Contacts between the two chains:
Residue L81 in the second protein is in contact with residue L9 in the first protein (closest heavy-atom distance 3.6 Å).
Residue T163 in the second protein interacts with residue A1 in the first protein (closest heavy-atom distance 4.9 Å).
Residue W147 in the second protein contacts residue L9 in the first protein (closest heavy-atom distance 3.9 Å).
Residue R69 in the second protein contacts residue Y6 in the first protein (closest heavy-atom distance 3.5 Å).
Residue Q155 in the second protein interacts with residue L5 in the first protein (closest heavy-atom distance 3.4 Å).
Residue Y159 in the second protein contacts residue A1 in the first protein (closest heavy-atom distance 2.8 Å).
Residue L95 in the second protein interacts with residue L9 in the first protein (closest heavy-atom distance 4.2 Å).
Residue Q70 in the second protein is in contact with residue L5 in the first protein (closest heavy-atom distance 4.4 Å).
Residue Y84 in the second protein interacts with residue L9 in the first protein (closest heavy-atom distance 2.7 Å).
Residue Y123 in the second protein contacts residue L9 in the first protein (closest heavy-atom distance 4.1 Å).
Residue Y7 in the second protein is in contact with residue A1 in the first protein (closest heavy-atom distance 3.2 Å).
Residue Y159 in the second protein is in contact with residue T3 in the first protein (closest heavy-atom distance 3.5 Å).
Residue M5 in the second protein interacts with residue A1 in the first protein (closest heavy-atom distance 3.8 Å).
Residue W97 in the second protein contacts residue R7 in the first protein (closest heavy-atom distance 3.4 Å).
Residue W167 in the second protein contacts residue A1 in the first protein (closest heavy-atom distance 3.6 Å).
Residue Q70 in the second protein interacts with residue R7 in the first protein (closest heavy-atom distance 3.1 Å).
Residue K146 in the second protein interacts with residue L9 in the first protein (closest heavy-atom distance 3.0 Å).
Residue E63 in the second protein interacts with residue R2 in the first protein (closest heavy-atom distance 2.8 Å).
Residue E152 in the second protein interacts with residue Y6 in the first protein (closest heavy-atom distance 4.7 Å).
Residue K66 in the second protein interacts with residue E4 in the first protein (closest heavy-atom distance 4.1 Å).
Residue E63 in the second protein interacts with residue A1 in the first protein (closest heavy-atom distance 3.5 Å).
Residue K66 in the second protein contacts residue T3 in the first protein (closest heavy-atom distance 3.7 Å).
Residue Q70 in the second protein contacts residue R2 in the first protein (closest heavy-atom distance 4.0 Å).
Residue S24 in the second protein is in contact with residue R2 in the first protein (closest heavy-atom distance 3.2 Å).
Residue Q70 in the second protein is in contact with residue Y6 in the first protein (closest heavy-atom distance 3.2 Å).
Residue Y7 in the second protein interacts with residue R2 in the first protein (closest heavy-atom distance 3.4 Å).
Residue W147 in the second protein contacts residue S8 in the first protein (closest heavy-atom distance 2.9 Å).
Residue Y171 in the second protein is in contact with residue A1 in the first protein (closest heavy-atom distance 2.6 Å).
Residue Y99 in the second protein is in contact with residue T3 in the first protein (closest heavy-atom distance 3.0 Å).
Residue K66 in the second protein contacts residue R2 in the first protein (closest heavy-atom distance 2.8 Å).
Residue A73 in the second protein interacts with residue Y6 in the first protein (closest heavy-atom distance 4.8 Å).
Residue F33 in the second protein is in contact with residue A1 in the first protein (closest heavy-atom distance 4.7 Å).
Residue K80 in the second protein is in contact with residue S8 in the first protein (closest heavy-atom distance 3.0 Å).
Residue Y159 in the second protein interacts with residue L5 in the first protein (closest heavy-atom distance 4.3 Å).
Residue Y99 in the second protein contacts residue R2 in the first protein (closest heavy-atom distance 3.3 Å).
Residue W147 in the second protein contacts residue R7 in the first protein (closest heavy-atom distance 4.3 Å).
Residue F22 in the second protein is in contact with residue R2 in the first protein (closest heavy-atom distance 4.0 Å).
Residue A73 in the second protein contacts residue R7 in the first protein (closest heavy-atom distance 3.7 Å).
Residue K66 in the second protein interacts with residue Y6 in the first protein (closest heavy-atom distance 3.6 Å).
Residue W156 in the second protein interacts with residue R7 in the first protein (closest heavy-atom distance 4.7 Å).
Residue W156 in the second protein is in contact with residue T3 in the first protein (closest heavy-atom distance 3.5 Å).
Residue D9 in the second protein interacts with residue R2 in the first protein (closest heavy-atom distance 2.8 Å).
Residue N77 in the second protein interacts with residue L9 in the first protein (closest heavy-atom distance 2.9 Å).
Residue N77 in the second protein interacts with residue R7 in the first protein (closest heavy-atom distance 2.9 Å).
Residue T143 in the second protein contacts residue L9 in the first protein (closest heavy-atom distance 2.8 Å).
Residue Y99 in the second protein interacts with residue R7 in the first protein (closest heavy-atom distance 3.8 Å).
Residue D9 in the second protein is in contact with residue R7 in the first protein (closest heavy-atom distance 2.8 Å).
Residue D114 in the second protein interacts with residue R7 in the first protein (closest heavy-atom distance 4.8 Å).
Residue K80 in the second protein contacts residue L9 in the first protein (closest heavy-atom distance 2.9 Å).
Residue W156 in the second protein interacts with residue L5 in the first protein (closest heavy-atom distance 3.7 Å).
Residue F22 in the second protein is in contact with residue R7 in the first protein (closest heavy-atom distance 4.3 Å).
Residue D74 in the second protein contacts residue R7 in the first protein (closest heavy-atom distance 3.4 Å).
Residue W97 in the second protein contacts residue L9 in the first protein (closest heavy-atom distance 3.7 Å).
Residue K66 in the second protein interacts with residue A1 in the first protein (closest heavy-atom distance 4.2 Å).
Residue Y159 in the second protein is in contact with residue R2 in the first protein (closest heavy-atom distance 3.9 Å).
Residue Y67 in the second protein contacts residue R2 in the first protein (closest heavy-atom distance 3.4 Å).
Residue N77 in the second protein interacts with residue S8 in the first protein (closest heavy-atom distance 3.6 Å).
Residue T143 in the second protein interacts with residue S8 in the first protein (closest heavy-atom distance 4.7 Å).
Residue Y59 in the second protein contacts residue A1 in the first protein (closest heavy-atom distance 4.3 Å).
Residue Q65 in the second protein contacts residue Y6 in the first protein (closest heavy-atom distance 4.5 Å).

The following describes two proteins that form a bound complex.

Sequence of the first protein:
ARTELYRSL

Sequence of the second protein:
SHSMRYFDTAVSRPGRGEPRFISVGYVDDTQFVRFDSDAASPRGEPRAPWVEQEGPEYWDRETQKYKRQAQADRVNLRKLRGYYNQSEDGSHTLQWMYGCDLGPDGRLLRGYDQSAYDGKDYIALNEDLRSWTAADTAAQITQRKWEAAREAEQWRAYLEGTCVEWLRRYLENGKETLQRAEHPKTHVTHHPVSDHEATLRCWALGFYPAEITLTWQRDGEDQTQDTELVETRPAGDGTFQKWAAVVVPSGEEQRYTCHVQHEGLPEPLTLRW